The following describes two proteins that form a bound complex.

Sequence of protein 1:
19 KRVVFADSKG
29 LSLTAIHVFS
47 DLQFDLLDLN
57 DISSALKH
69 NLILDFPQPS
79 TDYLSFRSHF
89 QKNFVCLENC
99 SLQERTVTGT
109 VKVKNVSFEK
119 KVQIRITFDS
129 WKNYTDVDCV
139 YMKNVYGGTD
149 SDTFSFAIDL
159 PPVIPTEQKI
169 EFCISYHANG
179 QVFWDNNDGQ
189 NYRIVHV

Sequence of protein 2:
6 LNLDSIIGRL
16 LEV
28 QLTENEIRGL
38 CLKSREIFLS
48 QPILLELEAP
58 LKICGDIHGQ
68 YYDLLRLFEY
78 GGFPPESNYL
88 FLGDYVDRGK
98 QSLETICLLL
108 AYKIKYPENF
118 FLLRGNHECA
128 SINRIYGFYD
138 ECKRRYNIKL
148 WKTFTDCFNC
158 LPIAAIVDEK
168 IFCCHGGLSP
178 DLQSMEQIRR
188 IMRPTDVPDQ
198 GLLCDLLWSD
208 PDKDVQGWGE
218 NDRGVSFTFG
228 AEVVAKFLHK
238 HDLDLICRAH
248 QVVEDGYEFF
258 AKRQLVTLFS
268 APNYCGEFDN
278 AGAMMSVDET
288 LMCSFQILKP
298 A

Residue-level contacts at the interface:
Residue R260 in protein 2 interacts with residue D25 in protein 1 (closest heavy-atom distance 2.3 Å).
Residue C290 in protein 2 contacts residue F23 in protein 1 (closest heavy-atom distance 3.6 Å).
Residue L288 in protein 2 is in contact with residue V22 in protein 1 (closest heavy-atom distance 3.3 Å).
Residue R73 in protein 2 interacts with residue F37 in protein 1 (closest heavy-atom distance 3.5 Å).
Residue M289 in protein 2 contacts residue A24 in protein 1 (closest heavy-atom distance 3.6 Å).
Residue K167 in protein 2 is in contact with residue K19 in protein 1 (closest heavy-atom distance 3.6 Å).
Residue K296 in protein 2 contacts residue V36 in protein 1 (closest heavy-atom distance 3.2 Å).
Residue M289 in protein 2 interacts with residue V22 in protein 1 (closest heavy-atom distance 3.1 Å).
Residue N116 in protein 2 contacts residue S59 in protein 1 (closest heavy-atom distance 3.1 Å).
Residue D153 in protein 2 is in contact with residue T79 in protein 1 (closest heavy-atom distance 3.8 Å).
Residue L54 in protein 2 is in contact with residue A61 in protein 1 (closest heavy-atom distance 3.2 Å).
Residue P82 in protein 2 interacts with residue L53 in protein 1 (closest heavy-atom distance 3.7 Å).
Residue K296 in protein 2 contacts residue F37 in protein 1 (closest heavy-atom distance 3.2 Å).
Residue Q293 in protein 2 contacts residue A33 in protein 1 (closest heavy-atom distance 3.6 Å).
Residue L295 in protein 2 interacts with residue F37 in protein 1 (closest heavy-atom distance 3.8 Å).
Residue E43 in protein 2 interacts with residue D73 in protein 1 (closest heavy-atom distance 3.5 Å).
Residue I294 in protein 2 interacts with residue H35 in protein 1 (closest heavy-atom distance 3.0 Å).
Residue F292 in protein 2 is in contact with residue T32 in protein 1 (closest heavy-atom distance 3.7 Å).
Residue Y77 in protein 2 interacts with residue H35 in protein 1 (closest heavy-atom distance 3.4 Å).
Residue D241 in protein 2 contacts residue V21 in protein 1 (closest heavy-atom distance 3.0 Å).
Residue R42 in protein 2 contacts residue P75 in protein 1 (closest heavy-atom distance 3.8 Å).
Residue P82 in protein 2 contacts residue I58 in protein 1 (closest heavy-atom distance 3.8 Å).
Residue D241 in protein 2 interacts with residue R20 in protein 1 (closest heavy-atom distance 2.9 Å).
Residue I294 in protein 2 is in contact with residue T32 in protein 1 (closest heavy-atom distance 3.3 Å).
Residue E115 in protein 2 interacts with residue A61 in protein 1 (closest heavy-atom distance 3.0 Å).
Residue L288 in protein 2 interacts with residue V21 in protein 1 (closest heavy-atom distance 3.4 Å).
Residue S291 in protein 2 interacts with residue L31 in protein 1 (closest heavy-atom distance 3.5 Å).
Residue T287 in protein 2 contacts residue R20 in protein 1 (closest heavy-atom distance 3.6 Å).
Residue D165 in protein 2 interacts with residue K19 in protein 1 (closest heavy-atom distance 3.2 Å).
Residue A298 in protein 2 contacts residue F37 in protein 1 (closest heavy-atom distance 3.3 Å).
Residue L288 in protein 2 interacts with residue R20 in protein 1 (closest heavy-atom distance 3.7 Å).
Residue L54 in protein 2 contacts residue K63 in protein 1 (closest heavy-atom distance 3.6 Å).
Residue K149 in protein 2 is in contact with residue D80 in protein 1 (closest heavy-atom distance 3.7 Å).
Residue L288 in protein 2 contacts residue K19 in protein 1 (closest heavy-atom distance 3.6 Å).
Residue E53 in protein 2 is in contact with residue L62 in protein 1 (closest heavy-atom distance 3.7 Å).
Residue R42 in protein 2 interacts with residue F74 in protein 1 (closest heavy-atom distance 3.4 Å).
Residue F292 in protein 2 is in contact with residue A33 in protein 1 (closest heavy-atom distance 3.0 Å).
Residue K167 in protein 2 interacts with residue R20 in protein 1 (closest heavy-atom distance 3.2 Å).
Residue I294 in protein 2 contacts residue A33 in protein 1 (closest heavy-atom distance 3.3 Å).
Residue C290 in protein 2 is in contact with residue V22 in protein 1 (closest heavy-atom distance 3.0 Å).
Residue P297 in protein 2 contacts residue F37 in protein 1 (closest heavy-atom distance 3.4 Å).
Residue Y77 in protein 2 is in contact with residue A33 in protein 1 (closest heavy-atom distance 3.2 Å).
Residue E53 in protein 2 interacts with residue K63 in protein 1 (closest heavy-atom distance 3.0 Å).
Residue F256 in protein 2 contacts residue F23 in protein 1 (closest heavy-atom distance 3.4 Å).
Residue L295 in protein 2 is in contact with residue H35 in protein 1 (closest heavy-atom distance 3.6 Å).
Residue I294 in protein 2 is in contact with residue I34 in protein 1 (closest heavy-atom distance 3.6 Å).
Residue I168 in protein 2 is in contact with residue V21 in protein 1 (closest heavy-atom distance 3.8 Å).
Residue K146 in protein 2 contacts residue D80 in protein 1 (closest heavy-atom distance 3.8 Å).
Residue F292 in protein 2 interacts with residue L31 in protein 1 (closest heavy-atom distance 2.9 Å).
Residue E43 in protein 2 interacts with residue I71 in protein 1 (closest heavy-atom distance 3.3 Å).
Residue E115 in protein 2 interacts with residue H64 in protein 1 (closest heavy-atom distance 3.8 Å).
Residue E55 in protein 2 is in contact with residue A61 in protein 1 (closest heavy-atom distance 2.7 Å).
Residue D239 in protein 2 interacts with residue R20 in protein 1 (closest heavy-atom distance 3.8 Å).
Residue K296 in protein 2 is in contact with residue H35 in protein 1 (closest heavy-atom distance 3.1 Å).
Residue Y254 in protein 2 interacts with residue L31 in protein 1 (closest heavy-atom distance 3.8 Å).
Residue C290 in protein 2 interacts with residue A24 in protein 1 (closest heavy-atom distance 3.1 Å).
Residue E286 in protein 2 interacts with residue K19 in protein 1 (closest heavy-atom distance 2.4 Å).
Residue E115 in protein 2 interacts with residue S60 in protein 1 (closest heavy-atom distance 2.7 Å).
Residue E55 in protein 2 is in contact with residue K63 in protein 1 (closest heavy-atom distance 3.7 Å).
Residue R260 in protein 2 contacts residue L31 in protein 1 (closest heavy-atom distance 3.8 Å).